Sequence of chain B:
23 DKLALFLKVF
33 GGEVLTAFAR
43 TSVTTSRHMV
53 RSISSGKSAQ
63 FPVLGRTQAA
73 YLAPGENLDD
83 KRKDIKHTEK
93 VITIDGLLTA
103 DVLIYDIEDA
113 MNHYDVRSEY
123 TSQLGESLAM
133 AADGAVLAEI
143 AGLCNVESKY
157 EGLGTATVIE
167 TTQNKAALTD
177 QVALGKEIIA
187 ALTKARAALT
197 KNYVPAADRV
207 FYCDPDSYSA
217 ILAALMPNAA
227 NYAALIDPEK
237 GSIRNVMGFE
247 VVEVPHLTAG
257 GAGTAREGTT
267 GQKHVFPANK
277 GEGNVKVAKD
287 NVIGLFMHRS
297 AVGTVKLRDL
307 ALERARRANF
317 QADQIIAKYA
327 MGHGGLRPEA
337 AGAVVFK

Sequence of chain A:
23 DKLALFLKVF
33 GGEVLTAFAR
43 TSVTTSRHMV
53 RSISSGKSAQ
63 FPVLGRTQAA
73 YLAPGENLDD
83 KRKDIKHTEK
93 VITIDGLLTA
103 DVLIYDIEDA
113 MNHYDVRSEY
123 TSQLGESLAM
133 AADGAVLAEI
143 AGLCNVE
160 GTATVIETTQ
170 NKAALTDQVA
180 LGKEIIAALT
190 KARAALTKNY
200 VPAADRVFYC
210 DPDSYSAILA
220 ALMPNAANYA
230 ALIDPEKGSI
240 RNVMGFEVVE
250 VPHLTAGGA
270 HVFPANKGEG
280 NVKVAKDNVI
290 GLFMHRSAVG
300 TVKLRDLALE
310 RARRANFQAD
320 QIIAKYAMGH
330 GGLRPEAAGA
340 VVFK

This data describes a binding interaction between two proteins.

Contacts between the two chains:
Residue S60 in chain B contacts residue K59 in chain A (closest heavy-atom distance 5.0 Å).
Residue T95 in chain B is in contact with residue V93 in chain A (closest heavy-atom distance 5.0 Å).
Residue S60 in chain B is in contact with residue S60 in chain A (closest heavy-atom distance 4.9 Å).
Residue K59 in chain B contacts residue S60 in chain A (closest heavy-atom distance 4.7 Å).